This data describes a binding interaction between two proteins.

Sequence of protein 2:
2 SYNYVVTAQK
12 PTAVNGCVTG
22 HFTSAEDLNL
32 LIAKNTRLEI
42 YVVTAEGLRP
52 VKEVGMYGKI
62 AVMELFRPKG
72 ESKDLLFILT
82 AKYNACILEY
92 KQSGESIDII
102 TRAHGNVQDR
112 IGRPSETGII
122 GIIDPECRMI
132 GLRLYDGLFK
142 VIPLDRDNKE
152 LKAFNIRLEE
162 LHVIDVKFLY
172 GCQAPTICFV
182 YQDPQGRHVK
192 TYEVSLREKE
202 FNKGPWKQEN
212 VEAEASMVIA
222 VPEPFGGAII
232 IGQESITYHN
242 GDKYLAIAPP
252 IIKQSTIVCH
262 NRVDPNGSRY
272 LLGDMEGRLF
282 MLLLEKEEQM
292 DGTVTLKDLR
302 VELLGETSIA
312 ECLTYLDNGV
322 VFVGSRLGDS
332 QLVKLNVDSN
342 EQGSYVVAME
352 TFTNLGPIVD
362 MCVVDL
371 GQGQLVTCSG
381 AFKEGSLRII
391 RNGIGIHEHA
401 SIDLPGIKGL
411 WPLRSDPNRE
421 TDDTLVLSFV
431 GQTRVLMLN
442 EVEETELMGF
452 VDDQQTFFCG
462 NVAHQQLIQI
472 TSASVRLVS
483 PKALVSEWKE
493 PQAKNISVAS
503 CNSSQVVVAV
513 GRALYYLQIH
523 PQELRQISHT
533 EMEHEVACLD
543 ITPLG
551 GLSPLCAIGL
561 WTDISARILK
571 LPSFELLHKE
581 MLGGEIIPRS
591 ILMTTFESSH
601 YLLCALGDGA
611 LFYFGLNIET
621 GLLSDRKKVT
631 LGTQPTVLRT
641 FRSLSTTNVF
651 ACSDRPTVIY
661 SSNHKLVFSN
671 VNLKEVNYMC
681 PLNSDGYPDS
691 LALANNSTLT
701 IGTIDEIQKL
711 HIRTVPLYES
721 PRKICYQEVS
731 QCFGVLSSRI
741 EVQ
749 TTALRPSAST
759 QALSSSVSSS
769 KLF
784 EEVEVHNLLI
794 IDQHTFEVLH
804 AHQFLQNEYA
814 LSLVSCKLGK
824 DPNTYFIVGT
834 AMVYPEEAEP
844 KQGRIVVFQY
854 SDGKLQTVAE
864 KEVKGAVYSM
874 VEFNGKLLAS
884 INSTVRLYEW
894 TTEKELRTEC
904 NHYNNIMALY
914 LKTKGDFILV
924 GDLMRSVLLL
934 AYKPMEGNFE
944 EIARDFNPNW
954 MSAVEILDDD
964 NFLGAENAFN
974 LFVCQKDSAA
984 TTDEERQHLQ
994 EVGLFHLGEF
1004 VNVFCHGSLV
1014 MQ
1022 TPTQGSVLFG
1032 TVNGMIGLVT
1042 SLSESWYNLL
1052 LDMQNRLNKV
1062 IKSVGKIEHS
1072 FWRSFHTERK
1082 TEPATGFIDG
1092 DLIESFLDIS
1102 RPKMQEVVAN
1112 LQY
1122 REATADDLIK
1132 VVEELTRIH

Contacts between the two chains:
Residue K150 in protein 2 contacts residue E44 in protein 1 (closest heavy-atom distance 3.2 Å).
Residue D318 in protein 2 interacts with residue N12 in protein 1 (closest heavy-atom distance 3.0 Å).
Residue K1063 in protein 2 is in contact with residue P37 in protein 1 (closest heavy-atom distance 3.0 Å).
Residue T352 in protein 2 interacts with residue C25 in protein 1 (closest heavy-atom distance 3.1 Å).
Residue E47 in protein 2 interacts with residue R18 in protein 1 (closest heavy-atom distance 2.8 Å).
Residue A104 in protein 2 contacts residue Q45 in protein 1 (closest heavy-atom distance 3.2 Å).
Residue T703 in protein 2 is in contact with residue S23 in protein 1 (closest heavy-atom distance 2.9 Å).
Residue L644 in protein 2 contacts residue N29 in protein 1 (closest heavy-atom distance 2.8 Å).
Residue K1067 in protein 2 contacts residue E40 in protein 1 (closest heavy-atom distance 3.1 Å).
Residue G106 in protein 2 contacts residue I47 in protein 1 (closest heavy-atom distance 3.2 Å).
Residue Y42 in protein 2 interacts with residue N29 in protein 1 (closest heavy-atom distance 2.7 Å).
Residue K1067 in protein 2 interacts with residue S43 in protein 1 (closest heavy-atom distance 2.7 Å).
Residue A46 in protein 2 interacts with residue R18 in protein 1 (closest heavy-atom distance 2.8 Å).
Residue E47 in protein 2 contacts residue F19 in protein 1 (closest heavy-atom distance 3.1 Å).
Residue L139 in protein 2 contacts residue I54 in protein 1 (closest heavy-atom distance 3.2 Å).
Residue T703 in protein 2 is in contact with residue D22 in protein 1 (closest heavy-atom distance 2.8 Å).
Residue V1061 in protein 2 is in contact with residue T38 in protein 1 (closest heavy-atom distance 3.2 Å).
Residue H105 in protein 2 interacts with residue I47 in protein 1 (closest heavy-atom distance 2.6 Å).
Residue R270 in protein 2 interacts with residue G7 in protein 1 (closest heavy-atom distance 3.0 Å).
Residue T102 in protein 2 contacts residue S43 in protein 1 (closest heavy-atom distance 2.6 Å).
Residue L152 in protein 2 contacts residue I47 in protein 1 (closest heavy-atom distance 3.3 Å).
Residue R270 in protein 2 contacts residue K6 in protein 1 (closest heavy-atom distance 3.1 Å).
Residue K150 in protein 2 is in contact with residue I46 in protein 1 (closest heavy-atom distance 3.2 Å).
Residue H399 in protein 2 interacts with residue S23 in protein 1 (closest heavy-atom distance 3.0 Å).
Residue L152 in protein 2 interacts with residue V48 in protein 1 (closest heavy-atom distance 3.2 Å).
Residue A46 in protein 2 contacts residue S14 in protein 1 (closest heavy-atom distance 3.1 Å).
Residue E351 in protein 2 interacts with residue A27 in protein 1 (closest heavy-atom distance 2.8 Å).
Residue T45 in protein 2 contacts residue F16 in protein 1 (closest heavy-atom distance 3.0 Å).
Residue N319 in protein 2 interacts with residue N15 in protein 1 (closest heavy-atom distance 2.4 Å).
Residue K1104 in protein 2 interacts with residue T38 in protein 1 (closest heavy-atom distance 2.5 Å).
Residue K200 in protein 2 interacts with residue E50 in protein 1 (closest heavy-atom distance 2.9 Å).
Residue L152 in protein 2 is in contact with residue I46 in protein 1 (closest heavy-atom distance 2.8 Å).
Residue R270 in protein 2 is in contact with residue F4 in protein 1 (closest heavy-atom distance 2.8 Å).
Residue D318 in protein 2 contacts residue N15 in protein 1 (closest heavy-atom distance 2.7 Å).
Residue R103 in protein 2 interacts with residue Q45 in protein 1 (closest heavy-atom distance 3.1 Å).
Residue E351 in protein 2 is in contact with residue S28 in protein 1 (closest heavy-atom distance 2.4 Å).
Residue V338 in protein 2 is in contact with residue A2 in protein 1 (closest heavy-atom distance 3.2 Å).
Residue E54 in protein 2 is in contact with residue Y35 in protein 1 (closest heavy-atom distance 2.8 Å).
Residue I100 in protein 2 interacts with residue Y35 in protein 1 (closest heavy-atom distance 3.0 Å).
Residue K53 in protein 2 is in contact with residue S33 in protein 1 (closest heavy-atom distance 2.7 Å).
Residue D146 in protein 2 contacts residue Q45 in protein 1 (closest heavy-atom distance 3.0 Å).
Residue F353 in protein 2 is in contact with residue R30 in protein 1 (closest heavy-atom distance 3.1 Å).
Residue E199 in protein 2 contacts residue Q61 in protein 1 (closest heavy-atom distance 2.9 Å).
Residue R301 in protein 2 is in contact with residue D3 in protein 1 (closest heavy-atom distance 3.2 Å).
Residue V1065 in protein 2 interacts with residue Y35 in protein 1 (closest heavy-atom distance 3.2 Å).
Residue A154 in protein 2 contacts residue V48 in protein 1 (closest heavy-atom distance 2.5 Å).
Residue E303 in protein 2 interacts with residue F4 in protein 1 (closest heavy-atom distance 3.1 Å).
Residue N337 in protein 2 contacts residue L5 in protein 1 (closest heavy-atom distance 2.7 Å).
Residue Y316 in protein 2 interacts with residue P9 in protein 1 (closest heavy-atom distance 2.6 Å).
Residue N156 in protein 2 is in contact with residue R57 in protein 1 (closest heavy-atom distance 2.8 Å).
Residue K141 in protein 2 contacts residue T49 in protein 1 (closest heavy-atom distance 3.0 Å).
Residue A46 in protein 2 contacts residue S17 in protein 1 (closest heavy-atom distance 2.9 Å).
Residue K153 in protein 2 contacts residue V48 in protein 1 (closest heavy-atom distance 3.3 Å).
Residue D318 in protein 2 contacts residue V10 in protein 1 (closest heavy-atom distance 3.2 Å).
Residue K200 in protein 2 contacts residue R57 in protein 1 (closest heavy-atom distance 3.0 Å).
Residue D318 in protein 2 contacts residue Y11 in protein 1 (closest heavy-atom distance 2.6 Å).
Residue E54 in protein 2 contacts residue S33 in protein 1 (closest heavy-atom distance 3.0 Å).
Residue A154 in protein 2 contacts residue E50 in protein 1 (closest heavy-atom distance 2.9 Å).
Residue E351 in protein 2 interacts with residue R30 in protein 1 (closest heavy-atom distance 2.3 Å).
Residue A46 in protein 2 interacts with residue F16 in protein 1 (closest heavy-atom distance 2.8 Å).

Sequence of protein 1:
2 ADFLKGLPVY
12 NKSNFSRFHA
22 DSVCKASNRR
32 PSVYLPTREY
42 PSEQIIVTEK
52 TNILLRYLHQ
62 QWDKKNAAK